Residue-level contacts at the interface:
Residue Y105 in the first protein contacts residue Q86 in the second protein (closest heavy-atom distance 4.7 Å).
Residue R53 in the first protein interacts with residue D41 in the second protein (closest heavy-atom distance 2.9 Å).
Residue W106 in the first protein contacts residue G42 in the second protein (closest heavy-atom distance 4.2 Å).
Residue T102 in the first protein is in contact with residue I39 in the second protein (closest heavy-atom distance 3.8 Å).
Residue P103 in the first protein is in contact with residue I39 in the second protein (closest heavy-atom distance 3.8 Å).
Residue A99 in the first protein contacts residue F43 in the second protein (closest heavy-atom distance 4.5 Å).
Residue S50 in the first protein interacts with residue F43 in the second protein (closest heavy-atom distance 3.6 Å).
Residue S101 in the first protein contacts residue I39 in the second protein (closest heavy-atom distance 3.4 Å).
Residue Y59 in the first protein is in contact with residue V45 in the second protein (closest heavy-atom distance 3.9 Å).
Residue F104 in the first protein contacts residue L87 in the second protein (closest heavy-atom distance 4.4 Å).
Residue S54 in the first protein contacts residue D41 in the second protein (closest heavy-atom distance 2.7 Å).
Residue S101 in the first protein is in contact with residue F43 in the second protein (closest heavy-atom distance 5.0 Å).
Residue G33 in the first protein is in contact with residue G42 in the second protein (closest heavy-atom distance 4.3 Å).
Residue S101 in the first protein contacts residue G42 in the second protein (closest heavy-atom distance 3.9 Å).
Residue T102 in the first protein contacts residue H44 in the second protein (closest heavy-atom distance 3.1 Å).
Residue S52 in the first protein is in contact with residue D41 in the second protein (closest heavy-atom distance 3.0 Å).
Residue Y57 in the first protein contacts residue N40 in the second protein (closest heavy-atom distance 3.2 Å).
Residue I51 in the first protein contacts residue F43 in the second protein (closest heavy-atom distance 3.4 Å).
Residue T56 in the first protein contacts residue D41 in the second protein (closest heavy-atom distance 2.9 Å).
Residue S101 in the first protein is in contact with residue H44 in the second protein (closest heavy-atom distance 2.9 Å).
Residue R53 in the first protein interacts with residue G42 in the second protein (closest heavy-atom distance 3.7 Å).
Residue Y59 in the first protein is in contact with residue Y46 in the second protein (closest heavy-atom distance 4.9 Å).
Residue P103 in the first protein is in contact with residue H44 in the second protein (closest heavy-atom distance 5.0 Å).
Residue K35 in the first protein is in contact with residue F43 in the second protein (closest heavy-atom distance 3.8 Å).
Residue Y57 in the first protein is in contact with residue F43 in the second protein (closest heavy-atom distance 3.8 Å).
Residue M34 in the first protein contacts residue F43 in the second protein (closest heavy-atom distance 4.4 Å).
Residue S52 in the first protein is in contact with residue F43 in the second protein (closest heavy-atom distance 3.6 Å).
Residue Y57 in the first protein contacts residue D41 in the second protein (closest heavy-atom distance 4.7 Å).
Residue Y57 in the first protein is in contact with residue V45 in the second protein (closest heavy-atom distance 3.7 Å).
Residue P103 in the first protein contacts residue L87 in the second protein (closest heavy-atom distance 3.4 Å).
Residue G33 in the first protein contacts residue D41 in the second protein (closest heavy-atom distance 5.0 Å).
Residue A99 in the first protein is in contact with residue G42 in the second protein (closest heavy-atom distance 4.3 Å).
Residue Y59 in the first protein interacts with residue F43 in the second protein (closest heavy-atom distance 3.8 Å).
Residue W106 in the first protein interacts with residue F43 in the second protein (closest heavy-atom distance 3.8 Å).
Residue W106 in the first protein interacts with residue Y46 in the second protein (closest heavy-atom distance 4.7 Å).
Residue S55 in the first protein interacts with residue D41 in the second protein (closest heavy-atom distance 4.2 Å).
Residue W106 in the first protein is in contact with residue H44 in the second protein (closest heavy-atom distance 3.5 Å).
Residue F104 in the first protein contacts residue H44 in the second protein (closest heavy-atom distance 4.3 Å).
Residue Y105 in the first protein is in contact with residue H44 in the second protein (closest heavy-atom distance 3.4 Å).
Residue G33 in the first protein is in contact with residue F43 in the second protein (closest heavy-atom distance 3.9 Å).
Residue F104 in the first protein contacts residue P88 in the second protein (closest heavy-atom distance 3.4 Å).
Residue S52 in the first protein interacts with residue N40 in the second protein (closest heavy-atom distance 4.9 Å).

Sequence of the second protein:
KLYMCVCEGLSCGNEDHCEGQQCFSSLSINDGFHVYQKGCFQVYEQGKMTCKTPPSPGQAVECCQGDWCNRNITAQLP

Sequence of the first protein:
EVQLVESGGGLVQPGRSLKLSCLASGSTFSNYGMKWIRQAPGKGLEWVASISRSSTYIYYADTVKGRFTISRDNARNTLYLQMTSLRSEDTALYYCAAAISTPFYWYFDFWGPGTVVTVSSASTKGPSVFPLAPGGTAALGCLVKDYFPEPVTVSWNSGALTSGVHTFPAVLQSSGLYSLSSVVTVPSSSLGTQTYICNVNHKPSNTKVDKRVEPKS

These two protein chains interact to form a complex.